Contacts between the two chains:
Residue N790 in chain B is in contact with residue R694 in chain A (closest heavy-atom distance 4.3 Å).
Residue L760 in chain B is in contact with residue D687 in chain A (closest heavy-atom distance 4.4 Å).

Sequence of chain A:
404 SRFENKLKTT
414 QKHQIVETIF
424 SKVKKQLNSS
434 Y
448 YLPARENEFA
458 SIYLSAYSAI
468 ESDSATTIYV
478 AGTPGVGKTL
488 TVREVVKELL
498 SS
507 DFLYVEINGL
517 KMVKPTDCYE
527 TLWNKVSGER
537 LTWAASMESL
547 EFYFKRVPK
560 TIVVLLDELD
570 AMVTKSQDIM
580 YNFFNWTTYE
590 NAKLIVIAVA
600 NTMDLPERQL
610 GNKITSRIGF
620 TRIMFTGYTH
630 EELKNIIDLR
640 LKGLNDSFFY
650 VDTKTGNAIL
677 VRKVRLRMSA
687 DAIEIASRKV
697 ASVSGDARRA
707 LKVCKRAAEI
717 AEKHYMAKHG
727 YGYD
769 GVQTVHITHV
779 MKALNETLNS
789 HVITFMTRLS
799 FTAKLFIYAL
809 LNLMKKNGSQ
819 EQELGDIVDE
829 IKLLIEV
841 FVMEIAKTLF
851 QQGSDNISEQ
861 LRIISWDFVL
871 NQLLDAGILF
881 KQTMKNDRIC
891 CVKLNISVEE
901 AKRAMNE

The following describes two proteins that form a bound complex.

Sequence of chain B:
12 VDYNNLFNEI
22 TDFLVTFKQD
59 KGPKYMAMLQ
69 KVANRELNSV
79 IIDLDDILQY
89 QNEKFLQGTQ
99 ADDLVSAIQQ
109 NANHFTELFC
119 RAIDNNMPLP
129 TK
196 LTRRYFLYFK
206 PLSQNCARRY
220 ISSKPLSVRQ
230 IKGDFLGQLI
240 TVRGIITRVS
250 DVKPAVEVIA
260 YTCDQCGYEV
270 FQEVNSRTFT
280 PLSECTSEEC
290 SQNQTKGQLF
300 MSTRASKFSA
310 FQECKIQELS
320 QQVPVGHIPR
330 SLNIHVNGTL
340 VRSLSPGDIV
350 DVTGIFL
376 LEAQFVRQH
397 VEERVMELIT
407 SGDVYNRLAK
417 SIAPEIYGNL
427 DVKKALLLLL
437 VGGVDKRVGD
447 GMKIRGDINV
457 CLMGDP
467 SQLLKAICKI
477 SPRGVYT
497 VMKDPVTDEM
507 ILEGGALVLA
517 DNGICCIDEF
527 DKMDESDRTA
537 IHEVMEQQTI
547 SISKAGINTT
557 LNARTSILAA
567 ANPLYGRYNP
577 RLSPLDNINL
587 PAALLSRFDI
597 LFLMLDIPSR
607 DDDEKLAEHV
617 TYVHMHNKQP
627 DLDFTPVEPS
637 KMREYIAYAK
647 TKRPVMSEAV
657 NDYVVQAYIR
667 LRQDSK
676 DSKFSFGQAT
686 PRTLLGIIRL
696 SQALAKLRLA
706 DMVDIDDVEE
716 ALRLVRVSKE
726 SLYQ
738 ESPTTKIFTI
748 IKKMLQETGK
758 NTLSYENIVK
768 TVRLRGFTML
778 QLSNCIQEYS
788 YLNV